Sequence of chain B:
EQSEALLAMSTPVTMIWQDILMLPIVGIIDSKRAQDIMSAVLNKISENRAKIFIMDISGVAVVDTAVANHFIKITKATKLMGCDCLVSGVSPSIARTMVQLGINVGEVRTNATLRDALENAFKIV

Contacts between the two chains:
Residue M249 in chain B contacts residue C103 in chain A (closest heavy-atom distance 2.8 Å).
Residue G250 in chain B is in contact with residue L102 in chain A (closest heavy-atom distance 3.9 Å).
Residue M249 in chain B is in contact with residue L102 in chain A (closest heavy-atom distance 3.9 Å).
Residue L210 in chain B contacts residue P85 in chain A (closest heavy-atom distance 3.9 Å).
Residue G250 in chain B interacts with residue C103 in chain A (closest heavy-atom distance 4.0 Å).
Residue M249 in chain B is in contact with residue V81 in chain A (closest heavy-atom distance 4.9 Å).
Residue L248 in chain B interacts with residue L102 in chain A (closest heavy-atom distance 5.0 Å).
Residue L210 in chain B is in contact with residue R84 in chain A (closest heavy-atom distance 4.8 Å).
Residue A245 in chain B is in contact with residue M92 in chain A (closest heavy-atom distance 4.1 Å).

Sequence of chain A:
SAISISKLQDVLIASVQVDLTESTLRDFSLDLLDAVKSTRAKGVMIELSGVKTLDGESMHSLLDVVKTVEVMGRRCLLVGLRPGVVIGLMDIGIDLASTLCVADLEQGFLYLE

This data describes a binding interaction between two proteins.